Sequence of protein 1:
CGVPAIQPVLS

The following describes two proteins that form a bound complex.

Sequence of protein 2:
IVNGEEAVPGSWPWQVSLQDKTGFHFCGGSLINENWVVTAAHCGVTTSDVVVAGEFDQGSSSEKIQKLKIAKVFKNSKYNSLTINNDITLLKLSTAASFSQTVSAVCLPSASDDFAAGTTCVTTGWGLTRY

Interface contacts:
Residue W14 in protein 2 contacts residue V3 in protein 1 (closest heavy-atom distance 4.7 Å).
Residue P9 in protein 2 contacts residue I6 in protein 1 (closest heavy-atom distance 3.8 Å).
Residue V122 in protein 2 contacts residue L10 in protein 1 (closest heavy-atom distance 3.9 Å).
Residue T102 in protein 2 is in contact with residue I6 in protein 1 (closest heavy-atom distance 4.1 Å).
Residue W12 in protein 2 is in contact with residue P8 in protein 1 (closest heavy-atom distance 3.5 Å).
Residue S11 in protein 2 is in contact with residue I6 in protein 1 (closest heavy-atom distance 3.0 Å).
Residue A105 in protein 2 interacts with residue G2 in protein 1 (closest heavy-atom distance 3.0 Å).
Residue Q101 in protein 2 interacts with residue I6 in protein 1 (closest heavy-atom distance 4.1 Å).
Residue S11 in protein 2 contacts residue Q7 in protein 1 (closest heavy-atom distance 4.0 Å).
Residue W12 in protein 2 contacts residue P4 in protein 1 (closest heavy-atom distance 5.0 Å).
Residue G10 in protein 2 is in contact with residue I6 in protein 1 (closest heavy-atom distance 3.9 Å).
Residue Q101 in protein 2 is in contact with residue A5 in protein 1 (closest heavy-atom distance 3.7 Å).
Residue W12 in protein 2 is in contact with residue L10 in protein 1 (closest heavy-atom distance 4.5 Å).
Residue E5 in protein 2 interacts with residue L10 in protein 1 (closest heavy-atom distance 3.7 Å).
Residue A105 in protein 2 is in contact with residue C1 in protein 1 (closest heavy-atom distance 3.4 Å).
Residue C107 in protein 2 interacts with residue G2 in protein 1 (closest heavy-atom distance 3.7 Å).
Residue E5 in protein 2 interacts with residue V9 in protein 1 (closest heavy-atom distance 4.2 Å).
Residue S11 in protein 2 contacts residue P4 in protein 1 (closest heavy-atom distance 3.5 Å).
Residue S11 in protein 2 is in contact with residue P8 in protein 1 (closest heavy-atom distance 3.0 Å).
Residue P13 in protein 2 interacts with residue P4 in protein 1 (closest heavy-atom distance 4.0 Å).
Residue V8 in protein 2 contacts residue Q7 in protein 1 (closest heavy-atom distance 4.5 Å).
Residue V8 in protein 2 is in contact with residue V9 in protein 1 (closest heavy-atom distance 3.8 Å).
Residue V8 in protein 2 interacts with residue P8 in protein 1 (closest heavy-atom distance 4.7 Å).
Residue S11 in protein 2 contacts residue V9 in protein 1 (closest heavy-atom distance 5.0 Å).
Residue E5 in protein 2 is in contact with residue S11 in protein 1 (closest heavy-atom distance 2.4 Å).
Residue W14 in protein 2 is in contact with residue G2 in protein 1 (closest heavy-atom distance 3.7 Å).
Residue C107 in protein 2 is in contact with residue C1 in protein 1 (closest heavy-atom distance 2.0 Å).
Residue V8 in protein 2 is in contact with residue I6 in protein 1 (closest heavy-atom distance 4.0 Å).
Residue W14 in protein 2 is in contact with residue P4 in protein 1 (closest heavy-atom distance 4.0 Å).
Residue V106 in protein 2 interacts with residue C1 in protein 1 (closest heavy-atom distance 3.7 Å).
Residue V106 in protein 2 interacts with residue G2 in protein 1 (closest heavy-atom distance 4.0 Å).
Residue P13 in protein 2 is in contact with residue A5 in protein 1 (closest heavy-atom distance 4.8 Å).